These two protein chains interact to form a complex.

Residue-level contacts at the interface:
Residue V292 in the first protein interacts with residue F3 in the second protein (closest heavy-atom distance 3.6 Å).
Residue M272 in the first protein contacts residue F23 in the second protein (closest heavy-atom distance 3.9 Å).
Residue M272 in the first protein interacts with residue Q24 in the second protein (closest heavy-atom distance 3.8 Å).
Residue Y354 in the first protein interacts with residue F23 in the second protein (closest heavy-atom distance 3.7 Å).
Residue N270 in the first protein interacts with residue F11 in the second protein (closest heavy-atom distance 3.5 Å).
Residue R260 in the first protein is in contact with residue F3 in the second protein (closest heavy-atom distance 3.8 Å).
Residue Q279 in the first protein is in contact with residue G13 in the second protein (closest heavy-atom distance 3.0 Å).
Residue F321 in the first protein interacts with residue I9 in the second protein (closest heavy-atom distance 3.8 Å).
Residue L273 in the first protein interacts with residue F11 in the second protein (closest heavy-atom distance 3.1 Å).
Residue R266 in the first protein is in contact with residue F11 in the second protein (closest heavy-atom distance 3.6 Å).
Residue I271 in the first protein is in contact with residue A20 in the second protein (closest heavy-atom distance 3.4 Å).
Residue I271 in the first protein interacts with residue L19 in the second protein (closest heavy-atom distance 4.2 Å).
Residue G274 in the first protein contacts residue F11 in the second protein (closest heavy-atom distance 3.2 Å).
Residue N269 in the first protein interacts with residue F11 in the second protein (closest heavy-atom distance 4.1 Å).
Residue V263 in the first protein interacts with residue P4 in the second protein (closest heavy-atom distance 3.8 Å).
Residue R266 in the first protein is in contact with residue I9 in the second protein (closest heavy-atom distance 3.3 Å).
Residue G274 in the first protein interacts with residue A17 in the second protein (closest heavy-atom distance 3.2 Å).
Residue M272 in the first protein is in contact with residue A20 in the second protein (closest heavy-atom distance 3.9 Å).
Residue V263 in the first protein interacts with residue M1 in the second protein (closest heavy-atom distance 3.7 Å).
Residue I271 in the first protein contacts residue F23 in the second protein (closest heavy-atom distance 3.6 Å).
Residue H275 in the first protein contacts residue A20 in the second protein (closest heavy-atom distance 3.6 Å).
Residue V285 in the first protein is in contact with residue G6 in the second protein (closest heavy-atom distance 3.9 Å).
Residue R293 in the first protein interacts with residue P4 in the second protein (closest heavy-atom distance 3.6 Å).
Residue E346 in the first protein interacts with residue Q24 in the second protein (closest heavy-atom distance 4.3 Å).
Residue Q279 in the first protein contacts residue L10 in the second protein (closest heavy-atom distance 4.2 Å).
Residue V263 in the first protein is in contact with residue F3 in the second protein (closest heavy-atom distance 3.7 Å).
Residue A350 in the first protein interacts with residue Q24 in the second protein (closest heavy-atom distance 3.9 Å).
Residue G274 in the first protein contacts residue A16 in the second protein (closest heavy-atom distance 3.4 Å).
Residue R266 in the first protein interacts with residue D8 in the second protein (closest heavy-atom distance 3.4 Å).
Residue Q279 in the first protein interacts with residue A16 in the second protein (closest heavy-atom distance 3.9 Å).
Residue Y289 in the first protein is in contact with residue P4 in the second protein (closest heavy-atom distance 3.6 Å).
Residue Q279 in the first protein interacts with residue F11 in the second protein (closest heavy-atom distance 3.1 Å).
Residue T286 in the first protein interacts with residue G6 in the second protein (closest heavy-atom distance 4.2 Å).
Residue R293 in the first protein contacts residue E5 in the second protein (closest heavy-atom distance 3.5 Å).
Residue L273 in the first protein is in contact with residue L10 in the second protein (closest heavy-atom distance 3.9 Å).
Residue Y289 in the first protein interacts with residue G6 in the second protein (closest heavy-atom distance 4.2 Å).
Residue L282 in the first protein contacts residue K7 in the second protein (closest heavy-atom distance 3.8 Å).
Residue Q279 in the first protein interacts with residue A17 in the second protein (closest heavy-atom distance 3.5 Å).
Residue V285 in the first protein interacts with residue L10 in the second protein (closest heavy-atom distance 4.1 Å).
Residue G274 in the first protein contacts residue A20 in the second protein (closest heavy-atom distance 4.0 Å).
Residue Q279 in the first protein is in contact with residue M12 in the second protein (closest heavy-atom distance 3.5 Å).
Residue S353 in the first protein contacts residue F23 in the second protein (closest heavy-atom distance 4.1 Å).
Residue R260 in the first protein interacts with residue M1 in the second protein (closest heavy-atom distance 3.9 Å).
Residue L273 in the first protein is in contact with residue I9 in the second protein (closest heavy-atom distance 3.6 Å).
Residue H275 in the first protein contacts residue Q24 in the second protein (closest heavy-atom distance 3.1 Å).
Residue A350 in the first protein interacts with residue F23 in the second protein (closest heavy-atom distance 3.3 Å).
Residue Y289 in the first protein is in contact with residue I9 in the second protein (closest heavy-atom distance 3.4 Å).
Residue R293 in the first protein is in contact with residue F3 in the second protein (closest heavy-atom distance 3.0 Å).
Residue S353 in the first protein is in contact with residue L27 in the second protein (closest heavy-atom distance 4.1 Å).
Residue F321 in the first protein interacts with residue L10 in the second protein (closest heavy-atom distance 3.5 Å).
Residue V263 in the first protein interacts with residue I9 in the second protein (closest heavy-atom distance 4.2 Å).
Residue L259 in the first protein is in contact with residue F3 in the second protein (closest heavy-atom distance 3.8 Å).
Residue L282 in the first protein interacts with residue L10 in the second protein (closest heavy-atom distance 3.8 Å).
Residue L282 in the first protein is in contact with residue M12 in the second protein (closest heavy-atom distance 3.7 Å).
Residue V278 in the first protein interacts with residue L10 in the second protein (closest heavy-atom distance 3.5 Å).
Residue Q256 in the first protein contacts residue F3 in the second protein (closest heavy-atom distance 3.5 Å).
Residue G262 in the first protein contacts residue I9 in the second protein (closest heavy-atom distance 3.9 Å).
Residue L282 in the first protein interacts with residue G6 in the second protein (closest heavy-atom distance 4.0 Å).
Residue A350 in the first protein contacts residue L27 in the second protein (closest heavy-atom distance 3.8 Å).
Residue Y289 in the first protein contacts residue F3 in the second protein (closest heavy-atom distance 3.8 Å).

Sequence of the second protein:
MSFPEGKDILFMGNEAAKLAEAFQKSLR

Sequence of the first protein:
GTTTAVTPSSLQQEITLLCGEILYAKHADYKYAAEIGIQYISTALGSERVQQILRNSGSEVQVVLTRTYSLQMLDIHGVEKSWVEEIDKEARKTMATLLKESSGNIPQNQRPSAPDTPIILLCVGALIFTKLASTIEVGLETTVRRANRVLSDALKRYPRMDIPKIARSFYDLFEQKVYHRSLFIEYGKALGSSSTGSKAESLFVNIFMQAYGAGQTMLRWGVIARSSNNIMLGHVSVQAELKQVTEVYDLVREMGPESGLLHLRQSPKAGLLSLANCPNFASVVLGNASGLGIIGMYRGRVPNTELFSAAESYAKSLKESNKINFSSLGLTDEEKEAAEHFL